Sequence of chain A:
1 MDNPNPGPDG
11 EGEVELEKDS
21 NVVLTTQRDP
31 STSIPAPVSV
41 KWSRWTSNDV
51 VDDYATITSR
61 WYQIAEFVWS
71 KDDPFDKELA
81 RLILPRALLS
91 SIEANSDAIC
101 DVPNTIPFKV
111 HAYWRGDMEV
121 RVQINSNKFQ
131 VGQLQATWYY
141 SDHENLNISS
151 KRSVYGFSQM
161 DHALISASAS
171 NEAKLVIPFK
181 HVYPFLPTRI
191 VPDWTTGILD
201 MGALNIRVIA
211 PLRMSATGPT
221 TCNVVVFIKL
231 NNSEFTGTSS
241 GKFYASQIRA

This data describes a binding interaction between two proteins.

Sequence of chain B:
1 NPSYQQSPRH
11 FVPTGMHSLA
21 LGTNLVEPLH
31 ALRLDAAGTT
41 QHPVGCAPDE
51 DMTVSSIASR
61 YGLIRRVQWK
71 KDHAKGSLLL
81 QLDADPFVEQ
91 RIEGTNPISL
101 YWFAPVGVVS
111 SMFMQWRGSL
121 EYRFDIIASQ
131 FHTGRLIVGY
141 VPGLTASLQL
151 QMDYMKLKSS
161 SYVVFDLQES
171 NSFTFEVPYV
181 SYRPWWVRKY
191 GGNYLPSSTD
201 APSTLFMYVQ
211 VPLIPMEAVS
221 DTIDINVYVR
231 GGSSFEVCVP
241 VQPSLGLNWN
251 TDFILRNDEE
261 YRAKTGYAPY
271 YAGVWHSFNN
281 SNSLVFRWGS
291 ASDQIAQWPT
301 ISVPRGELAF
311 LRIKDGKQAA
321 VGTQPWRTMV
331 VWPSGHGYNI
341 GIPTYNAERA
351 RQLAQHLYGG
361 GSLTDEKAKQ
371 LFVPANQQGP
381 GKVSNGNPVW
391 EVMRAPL

Contacts between the two chains:
Residue F103 in chain B contacts residue Q159 in chain A (closest heavy-atom distance 3.1 Å).
Residue Q130 in chain B is in contact with residue K128 in chain A (closest heavy-atom distance 3.6 Å).
Residue W102 in chain B interacts with residue S150 in chain A (closest heavy-atom distance 3.4 Å).
Residue I223 in chain B contacts residue V131 in chain A (closest heavy-atom distance 3.7 Å).
Residue Y61 in chain B interacts with residue S158 in chain A (closest heavy-atom distance 2.9 Å).
Residue I127 in chain B interacts with residue S166 in chain A (closest heavy-atom distance 3.6 Å).
Residue M216 in chain B is in contact with residue F129 in chain A (closest heavy-atom distance 3.9 Å).
Residue Q68 in chain B contacts residue R213 in chain A (closest heavy-atom distance 3.1 Å).
Residue I127 in chain B is in contact with residue G132 in chain A (closest heavy-atom distance 3.2 Å).
Residue D224 in chain B interacts with residue R213 in chain A (closest heavy-atom distance 2.6 Å).
Residue I127 in chain B interacts with residue V131 in chain A (closest heavy-atom distance 3.1 Å).
Residue R123 in chain B contacts residue L164 in chain A (closest heavy-atom distance 3.9 Å).
Residue I223 in chain B interacts with residue R213 in chain A (closest heavy-atom distance 3.7 Å).
Residue G62 in chain B is in contact with residue Q159 in chain A (closest heavy-atom distance 3.5 Å).
Residue R66 in chain B contacts residue F75 in chain A (closest heavy-atom distance 3.4 Å).
Residue T222 in chain B is in contact with residue R213 in chain A (closest heavy-atom distance 2.4 Å).
Residue F131 in chain B is in contact with residue F129 in chain A (closest heavy-atom distance 3.4 Å).
Residue R66 in chain B contacts residue R213 in chain A (closest heavy-atom distance 3.3 Å).
Residue R66 in chain B interacts with residue P211 in chain A (closest heavy-atom distance 3.6 Å).
Residue I64 in chain B interacts with residue Y155 in chain A (closest heavy-atom distance 3.9 Å).
Residue G45 in chain B contacts residue V40 in chain A (closest heavy-atom distance 3.6 Å).
Residue D125 in chain B interacts with residue L164 in chain A (closest heavy-atom distance 3.8 Å).
Residue L63 in chain B is in contact with residue S158 in chain A (closest heavy-atom distance 3.4 Å).
Residue P105 in chain B interacts with residue Q159 in chain A (closest heavy-atom distance 3.4 Å).
Residue V219 in chain B is in contact with residue V131 in chain A (closest heavy-atom distance 3.6 Å).
Residue V219 in chain B interacts with residue S215 in chain A (closest heavy-atom distance 3.4 Å).
Residue S129 in chain B contacts residue S168 in chain A (closest heavy-atom distance 3.9 Å).
Residue A218 in chain B contacts residue S215 in chain A (closest heavy-atom distance 2.9 Å).
Residue I127 in chain B interacts with residue Q133 in chain A (closest heavy-atom distance 3.4 Å).
Residue V44 in chain B is in contact with residue V40 in chain A (closest heavy-atom distance 3.9 Å).
Residue R66 in chain B contacts residue I209 in chain A (closest heavy-atom distance 3.8 Å).
Residue N248 in chain B interacts with residue S150 in chain A (closest heavy-atom distance 2.6 Å).
Residue D224 in chain B is in contact with residue A210 in chain A (closest heavy-atom distance 3.6 Å).
Residue W102 in chain B is in contact with residue S153 in chain A (closest heavy-atom distance 3.4 Å).
Residue E217 in chain B contacts residue S215 in chain A (closest heavy-atom distance 3.3 Å).
Residue A218 in chain B is in contact with residue F129 in chain A (closest heavy-atom distance 3.2 Å).
Residue D49 in chain B is in contact with residue P37 in chain A (closest heavy-atom distance 3.8 Å).
Residue S129 in chain B is in contact with residue V131 in chain A (closest heavy-atom distance 3.5 Å).
Residue N226 in chain B interacts with residue Q133 in chain A (closest heavy-atom distance 3.4 Å).
Residue A104 in chain B is in contact with residue Q159 in chain A (closest heavy-atom distance 3.3 Å).
Residue L63 in chain B is in contact with residue I209 in chain A (closest heavy-atom distance 3.7 Å).
Residue V219 in chain B contacts residue F129 in chain A (closest heavy-atom distance 3.3 Å).
Residue S129 in chain B contacts residue K128 in chain A (closest heavy-atom distance 3.0 Å).
Residue W102 in chain B interacts with residue G156 in chain A (closest heavy-atom distance 3.3 Å).
Residue W249 in chain B is in contact with residue N147 in chain A (closest heavy-atom distance 3.5 Å).
Residue L63 in chain B contacts residue Y155 in chain A (closest heavy-atom distance 3.3 Å).
Residue W102 in chain B interacts with residue Y155 in chain A (closest heavy-atom distance 3.5 Å).
Residue D224 in chain B is in contact with residue P211 in chain A (closest heavy-atom distance 3.1 Å).
Residue S220 in chain B is in contact with residue R213 in chain A (closest heavy-atom distance 3.1 Å).
Residue R60 in chain B interacts with residue Q159 in chain A (closest heavy-atom distance 3.8 Å).
Residue H132 in chain B contacts residue V131 in chain A (closest heavy-atom distance 3.6 Å).
Residue Y228 in chain B interacts with residue S158 in chain A (closest heavy-atom distance 3.0 Å).
Residue S220 in chain B contacts residue S215 in chain A (closest heavy-atom distance 3.4 Å).
Residue G45 in chain B is in contact with residue W42 in chain A (closest heavy-atom distance 3.8 Å).
Residue S220 in chain B contacts residue M214 in chain A (closest heavy-atom distance 3.4 Å).
Residue A128 in chain B interacts with residue V131 in chain A (closest heavy-atom distance 3.5 Å).
Residue Q90 in chain B contacts residue Y155 in chain A (closest heavy-atom distance 2.3 Å).
Residue N226 in chain B interacts with residue I209 in chain A (closest heavy-atom distance 3.1 Å).
Residue Y228 in chain B is in contact with residue Q133 in chain A (closest heavy-atom distance 3.8 Å).
Residue F131 in chain B interacts with residue K128 in chain A (closest heavy-atom distance 3.9 Å).